Sequence of protein 2:
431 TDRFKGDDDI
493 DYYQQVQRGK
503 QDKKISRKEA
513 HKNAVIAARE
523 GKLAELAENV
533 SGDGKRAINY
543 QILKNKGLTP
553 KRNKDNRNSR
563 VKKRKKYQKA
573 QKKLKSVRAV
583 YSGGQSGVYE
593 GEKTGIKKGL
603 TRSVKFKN

These two protein chains interact to form a complex.

Interface contacts:
Residue T712 in protein 1 contacts residue D432 in protein 2 (closest heavy-atom distance 4.7 Å).

Sequence of protein 1:
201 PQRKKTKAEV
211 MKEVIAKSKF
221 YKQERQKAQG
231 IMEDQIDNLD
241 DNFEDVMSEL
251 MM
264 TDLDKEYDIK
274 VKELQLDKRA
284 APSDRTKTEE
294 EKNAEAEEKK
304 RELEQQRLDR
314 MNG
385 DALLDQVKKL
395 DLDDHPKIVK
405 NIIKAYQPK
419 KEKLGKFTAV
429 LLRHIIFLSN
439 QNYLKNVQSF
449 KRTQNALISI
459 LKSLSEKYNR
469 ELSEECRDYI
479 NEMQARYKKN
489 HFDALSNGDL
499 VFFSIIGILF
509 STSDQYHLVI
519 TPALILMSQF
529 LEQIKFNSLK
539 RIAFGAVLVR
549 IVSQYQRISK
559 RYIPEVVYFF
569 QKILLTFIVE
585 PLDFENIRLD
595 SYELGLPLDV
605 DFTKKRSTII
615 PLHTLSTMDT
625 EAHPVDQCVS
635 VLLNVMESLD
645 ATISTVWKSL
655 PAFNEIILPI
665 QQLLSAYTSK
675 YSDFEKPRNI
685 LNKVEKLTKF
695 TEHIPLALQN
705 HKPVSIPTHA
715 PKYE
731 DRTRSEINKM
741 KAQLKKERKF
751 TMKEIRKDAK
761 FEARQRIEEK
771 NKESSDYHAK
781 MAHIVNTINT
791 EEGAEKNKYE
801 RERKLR